These two protein chains interact to form a complex.

Sequence of protein 2:
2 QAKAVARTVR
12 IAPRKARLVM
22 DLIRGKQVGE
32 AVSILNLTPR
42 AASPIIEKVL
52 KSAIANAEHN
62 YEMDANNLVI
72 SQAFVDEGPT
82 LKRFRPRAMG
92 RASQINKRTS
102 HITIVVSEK

Sequence of protein 1:
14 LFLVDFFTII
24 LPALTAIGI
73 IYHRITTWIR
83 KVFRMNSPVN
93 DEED

Contacts between the two chains:
Residue G91 in protein 2 interacts with residue K83 in protein 1 (closest heavy-atom distance 4.7 Å).
Residue R92 in protein 2 contacts residue K83 in protein 1 (closest heavy-atom distance 4.9 Å).
Residue G91 in protein 2 contacts residue V84 in protein 1 (closest heavy-atom distance 3.8 Å).
Residue F85 in protein 2 contacts residue I81 in protein 1 (closest heavy-atom distance 3.6 Å).
Residue G91 in protein 2 interacts with residue F85 in protein 1 (closest heavy-atom distance 4.9 Å).
Residue A93 in protein 2 contacts residue K83 in protein 1 (closest heavy-atom distance 4.7 Å).
Residue M90 in protein 2 contacts residue M87 in protein 1 (closest heavy-atom distance 4.0 Å).
Residue F85 in protein 2 is in contact with residue R82 in protein 1 (closest heavy-atom distance 4.7 Å).